Sequence of the second protein:
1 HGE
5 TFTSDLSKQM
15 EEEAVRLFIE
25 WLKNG

These two protein chains interact to form a complex.

Sequence of the first protein:
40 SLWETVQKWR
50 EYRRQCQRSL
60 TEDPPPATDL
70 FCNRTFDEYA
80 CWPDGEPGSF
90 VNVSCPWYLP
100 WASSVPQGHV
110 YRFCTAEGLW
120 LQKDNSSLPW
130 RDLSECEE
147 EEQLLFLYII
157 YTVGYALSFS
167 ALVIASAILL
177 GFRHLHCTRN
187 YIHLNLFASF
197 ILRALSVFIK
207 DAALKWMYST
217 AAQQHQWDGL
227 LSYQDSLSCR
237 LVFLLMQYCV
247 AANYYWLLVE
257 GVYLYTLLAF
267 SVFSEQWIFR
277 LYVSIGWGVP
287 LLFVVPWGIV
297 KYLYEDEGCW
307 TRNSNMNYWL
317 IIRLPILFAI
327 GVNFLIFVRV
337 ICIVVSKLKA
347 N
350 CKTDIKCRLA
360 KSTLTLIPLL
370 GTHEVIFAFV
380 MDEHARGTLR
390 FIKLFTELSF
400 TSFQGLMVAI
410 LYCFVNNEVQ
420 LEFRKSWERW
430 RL

Contacts between the two chains:
Residue V246 in the first protein contacts residue H1 in the second protein (closest heavy-atom distance 3.6 Å).
Residue Y157 in the first protein contacts residue F6 in the second protein (closest heavy-atom distance 3.5 Å).
Residue T307 in the first protein interacts with residue T7 in the second protein (closest heavy-atom distance 4.1 Å).
Residue F239 in the first protein contacts residue T7 in the second protein (closest heavy-atom distance 3.7 Å).
Residue Y214 in the first protein interacts with residue M14 in the second protein (closest heavy-atom distance 3.4 Å).
Residue W315 in the first protein contacts residue T5 in the second protein (closest heavy-atom distance 4.2 Å).
Residue W100 in the first protein contacts residue I23 in the second protein (closest heavy-atom distance 3.5 Å).
Residue L41 in the first protein interacts with residue V19 in the second protein (closest heavy-atom distance 3.5 Å).
Residue T307 in the first protein is in contact with residue S11 in the second protein (closest heavy-atom distance 2.9 Å).
Residue I322 in the first protein is in contact with residue H1 in the second protein (closest heavy-atom distance 3.5 Å).
Residue Y214 in the first protein interacts with residue S11 in the second protein (closest heavy-atom distance 3.4 Å).
Residue V203 in the first protein is in contact with residue E3 in the second protein (closest heavy-atom distance 4.0 Å).
Residue P99 in the first protein interacts with residue I23 in the second protein (closest heavy-atom distance 3.6 Å).
Residue Y161 in the first protein contacts residue E3 in the second protein (closest heavy-atom distance 2.5 Å).
Residue E147 in the first protein interacts with residue Q13 in the second protein (closest heavy-atom distance 2.6 Å).
Residue L41 in the first protein contacts residue F22 in the second protein (closest heavy-atom distance 3.7 Å).
Residue S40 in the first protein contacts residue V19 in the second protein (closest heavy-atom distance 3.9 Å).
Residue L150 in the first protein contacts residue Q13 in the second protein (closest heavy-atom distance 3.1 Å).
Residue L397 in the first protein contacts residue E3 in the second protein (closest heavy-atom distance 3.7 Å).
Residue L150 in the first protein interacts with residue F6 in the second protein (closest heavy-atom distance 3.6 Å).
Residue R389 in the first protein contacts residue D9 in the second protein (closest heavy-atom distance 3.0 Å).
Residue Q243 in the first protein is in contact with residue H1 in the second protein (closest heavy-atom distance 3.3 Å).
Residue R308 in the first protein contacts residue K12 in the second protein (closest heavy-atom distance 3.6 Å).
Residue E77 in the first protein interacts with residue G29 in the second protein (closest heavy-atom distance 3.9 Å).
Residue N309 in the first protein is in contact with residue S8 in the second protein (closest heavy-atom distance 3.4 Å).
Residue L41 in the first protein contacts residue E15 in the second protein (closest heavy-atom distance 3.2 Å).
Residue E77 in the first protein interacts with residue L26 in the second protein (closest heavy-atom distance 3.5 Å).
Residue L98 in the first protein contacts residue I23 in the second protein (closest heavy-atom distance 3.7 Å).
Residue L210 in the first protein is in contact with residue M14 in the second protein (closest heavy-atom distance 4.2 Å).
Residue R319 in the first protein contacts residue H1 in the second protein (closest heavy-atom distance 3.9 Å).
Residue I318 in the first protein contacts residue H1 in the second protein (closest heavy-atom distance 4.1 Å).
Residue Y78 in the first protein interacts with residue L26 in the second protein (closest heavy-atom distance 3.9 Å).
Residue L41 in the first protein is in contact with residue A18 in the second protein (closest heavy-atom distance 4.0 Å).
Residue R199 in the first protein is in contact with residue E3 in the second protein (closest heavy-atom distance 3.4 Å).
Residue W315 in the first protein contacts residue H1 in the second protein (closest heavy-atom distance 3.8 Å).
Residue W48 in the first protein is in contact with residue L26 in the second protein (closest heavy-atom distance 3.4 Å).
Residue R389 in the first protein interacts with residue T5 in the second protein (closest heavy-atom distance 3.5 Å).
Residue Q219 in the first protein interacts with residue L21 in the second protein (closest heavy-atom distance 3.3 Å).
Residue L393 in the first protein is in contact with residue T5 in the second protein (closest heavy-atom distance 3.7 Å).
Residue L150 in the first protein interacts with residue L10 in the second protein (closest heavy-atom distance 3.7 Å).
Residue P99 in the first protein is in contact with residue V19 in the second protein (closest heavy-atom distance 3.8 Å).
Residue K206 in the first protein interacts with residue T7 in the second protein (closest heavy-atom distance 2.9 Å).
Residue Y78 in the first protein interacts with residue K27 in the second protein (closest heavy-atom distance 3.6 Å).
Residue R308 in the first protein contacts residue S11 in the second protein (closest heavy-atom distance 2.9 Å).
Residue L393 in the first protein contacts residue G2 in the second protein (closest heavy-atom distance 3.7 Å).
Residue D381 in the first protein contacts residue T5 in the second protein (closest heavy-atom distance 3.1 Å).
Residue W223 in the first protein is in contact with residue W25 in the second protein (closest heavy-atom distance 3.1 Å).
Residue L397 in the first protein interacts with residue F6 in the second protein (closest heavy-atom distance 3.7 Å).
Residue W223 in the first protein interacts with residue F22 in the second protein (closest heavy-atom distance 3.7 Å).
Residue Y97 in the first protein interacts with residue L26 in the second protein (closest heavy-atom distance 3.2 Å).
Residue T307 in the first protein is in contact with residue S8 in the second protein (closest heavy-atom distance 3.2 Å).
Residue R308 in the first protein contacts residue S8 in the second protein (closest heavy-atom distance 3.8 Å).
Residue Y250 in the first protein contacts residue H1 in the second protein (closest heavy-atom distance 4.0 Å).
Residue E396 in the first protein interacts with residue G2 in the second protein (closest heavy-atom distance 3.2 Å).
Residue L153 in the first protein contacts residue F6 in the second protein (closest heavy-atom distance 3.8 Å).
Residue Y214 in the first protein contacts residue E15 in the second protein (closest heavy-atom distance 2.7 Å).
Residue L393 in the first protein is in contact with residue F6 in the second protein (closest heavy-atom distance 4.0 Å).
Residue R308 in the first protein contacts residue E15 in the second protein (closest heavy-atom distance 3.6 Å).
Residue V246 in the first protein interacts with residue E3 in the second protein (closest heavy-atom distance 4.0 Å).
Residue L210 in the first protein is in contact with residue T7 in the second protein (closest heavy-atom distance 3.9 Å).